Interface contacts:
Residue W147 in chain A is in contact with residue N7 in chain B (closest heavy-atom distance 3.6 Å).
Residue I124 in chain A interacts with residue F9 in chain B (closest heavy-atom distance 4.1 Å).
Residue Y123 in chain A is in contact with residue F9 in chain B (closest heavy-atom distance 3.6 Å).
Residue W147 in chain A is in contact with residue A8 in chain B (closest heavy-atom distance 3.1 Å).
Residue N80 in chain A is in contact with residue F9 in chain B (closest heavy-atom distance 2.9 Å).
Residue R62 in chain A is in contact with residue N1 in chain B (closest heavy-atom distance 2.7 Å).
Residue E76 in chain A is in contact with residue A8 in chain B (closest heavy-atom distance 3.8 Å).
Residue A150 in chain A contacts residue N7 in chain B (closest heavy-atom distance 3.1 Å).
Residue M45 in chain A interacts with residue Q2 in chain B (closest heavy-atom distance 3.4 Å).
Residue S77 in chain A contacts residue F9 in chain B (closest heavy-atom distance 2.9 Å).
Residue Y84 in chain A is in contact with residue F9 in chain B (closest heavy-atom distance 2.9 Å).
Residue W167 in chain A interacts with residue N1 in chain B (closest heavy-atom distance 3.2 Å).
Residue N80 in chain A interacts with residue A8 in chain B (closest heavy-atom distance 4.0 Å).
Residue I66 in chain A interacts with residue L4 in chain B (closest heavy-atom distance 4.0 Å).
Residue Y99 in chain A is in contact with residue I5 in chain B (closest heavy-atom distance 4.2 Å).
Residue R97 in chain A is in contact with residue I5 in chain B (closest heavy-atom distance 3.6 Å).
Residue L163 in chain A contacts residue N1 in chain B (closest heavy-atom distance 3.7 Å).
Residue W156 in chain A is in contact with residue I5 in chain B (closest heavy-atom distance 4.2 Å).
Residue Y74 in chain A interacts with residue I5 in chain B (closest heavy-atom distance 4.0 Å).
Residue Y159 in chain A is in contact with residue Q2 in chain B (closest heavy-atom distance 3.7 Å).
Residue Y59 in chain A is in contact with residue N1 in chain B (closest heavy-atom distance 4.2 Å).
Residue Y7 in chain A is in contact with residue Q2 in chain B (closest heavy-atom distance 3.4 Å).
Residue W156 in chain A contacts residue K3 in chain B (closest heavy-atom distance 3.6 Å).
Residue N70 in chain A contacts residue I5 in chain B (closest heavy-atom distance 3.2 Å).
Residue T143 in chain A contacts residue F9 in chain B (closest heavy-atom distance 2.6 Å).
Residue T73 in chain A is in contact with residue I5 in chain B (closest heavy-atom distance 3.4 Å).
Residue R97 in chain A is in contact with residue F9 in chain B (closest heavy-atom distance 3.8 Å).
Residue E63 in chain A is in contact with residue Q2 in chain B (closest heavy-atom distance 3.0 Å).
Residue K146 in chain A is in contact with residue A8 in chain B (closest heavy-atom distance 3.9 Å).
Residue Y7 in chain A interacts with residue N1 in chain B (closest heavy-atom distance 2.7 Å).
Residue T73 in chain A interacts with residue A8 in chain B (closest heavy-atom distance 3.7 Å).
Residue Y159 in chain A is in contact with residue N1 in chain B (closest heavy-atom distance 2.5 Å).
Residue A24 in chain A contacts residue Q2 in chain B (closest heavy-atom distance 4.3 Å).
Residue Y99 in chain A contacts residue K3 in chain B (closest heavy-atom distance 3.1 Å).
Residue T69 in chain A is in contact with residue I5 in chain B (closest heavy-atom distance 4.3 Å).
Residue E152 in chain A interacts with residue N7 in chain B (closest heavy-atom distance 3.0 Å).
Residue E63 in chain A contacts residue N1 in chain B (closest heavy-atom distance 3.6 Å).
Residue Y9 in chain A contacts residue Q2 in chain B (closest heavy-atom distance 2.7 Å).
Residue Y9 in chain A interacts with residue I5 in chain B (closest heavy-atom distance 3.4 Å).
Residue Y74 in chain A is in contact with residue F9 in chain B (closest heavy-atom distance 4.3 Å).
Residue N70 in chain A contacts residue Q2 in chain B (closest heavy-atom distance 4.0 Å).
Residue T73 in chain A interacts with residue N7 in chain B (closest heavy-atom distance 4.0 Å).
Residue S116 in chain A contacts residue F9 in chain B (closest heavy-atom distance 3.2 Å).
Residue T69 in chain A interacts with residue L4 in chain B (closest heavy-atom distance 4.1 Å).
Residue Y9 in chain A contacts residue K3 in chain B (closest heavy-atom distance 4.1 Å).
Residue I66 in chain A is in contact with residue Q2 in chain B (closest heavy-atom distance 3.9 Å).
Residue Q155 in chain A contacts residue K3 in chain B (closest heavy-atom distance 3.7 Å).
Residue T73 in chain A contacts residue A6 in chain B (closest heavy-atom distance 4.2 Å).
Residue K146 in chain A contacts residue F9 in chain B (closest heavy-atom distance 3.0 Å).
Residue Y159 in chain A is in contact with residue K3 in chain B (closest heavy-atom distance 3.6 Å).
Residue S77 in chain A is in contact with residue A8 in chain B (closest heavy-atom distance 3.3 Å).
Residue S67 in chain A contacts residue Q2 in chain B (closest heavy-atom distance 3.5 Å).
Residue M5 in chain A interacts with residue N1 in chain B (closest heavy-atom distance 3.9 Å).
Residue W147 in chain A interacts with residue F9 in chain B (closest heavy-atom distance 3.8 Å).
Residue N70 in chain A is in contact with residue K3 in chain B (closest heavy-atom distance 4.1 Å).
Residue I66 in chain A contacts residue K3 in chain B (closest heavy-atom distance 3.4 Å).
Residue R62 in chain A is in contact with residue Q2 in chain B (closest heavy-atom distance 3.0 Å).
Residue L95 in chain A is in contact with residue F9 in chain B (closest heavy-atom distance 4.0 Å).
Residue Y99 in chain A contacts residue Q2 in chain B (closest heavy-atom distance 3.4 Å).
Residue Y171 in chain A is in contact with residue N1 in chain B (closest heavy-atom distance 2.9 Å).

Sequence of chain A:
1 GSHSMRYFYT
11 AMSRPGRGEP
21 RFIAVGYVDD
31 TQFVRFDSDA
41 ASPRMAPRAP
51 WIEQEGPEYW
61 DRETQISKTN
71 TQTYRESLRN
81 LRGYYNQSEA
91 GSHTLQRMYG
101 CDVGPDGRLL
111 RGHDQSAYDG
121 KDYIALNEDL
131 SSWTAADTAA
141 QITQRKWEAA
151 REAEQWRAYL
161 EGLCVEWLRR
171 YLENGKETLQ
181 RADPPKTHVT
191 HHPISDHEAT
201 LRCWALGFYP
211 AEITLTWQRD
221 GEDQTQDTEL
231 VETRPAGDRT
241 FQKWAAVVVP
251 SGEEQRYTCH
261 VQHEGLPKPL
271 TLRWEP

Sequence of chain B:
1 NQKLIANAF

The following describes two proteins that form a bound complex.